These two protein chains interact to form a complex.

Contacts between the two chains:
Residue H229 in chain B interacts with residue F215 in chain A (closest heavy-atom distance 3.8 Å).
Residue F234 in chain B contacts residue L88 in chain A (closest heavy-atom distance 3.6 Å).
Residue F232 in chain B interacts with residue F215 in chain A (closest heavy-atom distance 3.6 Å).
Residue S235 in chain B contacts residue F106 in chain A (closest heavy-atom distance 4.0 Å).
Residue I195 in chain B is in contact with residue I221 in chain A (closest heavy-atom distance 3.8 Å).
Residue R236 in chain B contacts residue Y110 in chain A (closest heavy-atom distance 3.2 Å).
Residue Y267 in chain B is in contact with residue R209 in chain A (closest heavy-atom distance 3.3 Å).
Residue V200 in chain B contacts residue L191 in chain A (closest heavy-atom distance 3.7 Å).
Residue F232 in chain B contacts residue Q219 in chain A (closest heavy-atom distance 3.7 Å).
Residue Y267 in chain B contacts residue P210 in chain A (closest heavy-atom distance 3.9 Å).
Residue R241 in chain B is in contact with residue Q99 in chain A (closest heavy-atom distance 2.7 Å).
Residue R237 in chain B interacts with residue I101 in chain A (closest heavy-atom distance 3.4 Å).
Residue M216 in chain B is in contact with residue Y218 in chain A (closest heavy-atom distance 3.8 Å).
Residue G201 in chain B interacts with residue A188 in chain A (closest heavy-atom distance 3.1 Å).
Residue G201 in chain B interacts with residue R190 in chain A (closest heavy-atom distance 3.5 Å).
Residue E228 in chain B interacts with residue F215 in chain A (closest heavy-atom distance 3.4 Å).
Residue A199 in chain B interacts with residue M228 in chain A (closest heavy-atom distance 3.7 Å).
Residue F270 in chain B contacts residue F85 in chain A (closest heavy-atom distance 3.5 Å).
Residue M247 in chain B contacts residue I92 in chain A (closest heavy-atom distance 3.8 Å).
Residue F248 in chain B is in contact with residue S96 in chain A (closest heavy-atom distance 3.2 Å).
Residue L191 in chain B interacts with residue Y218 in chain A (closest heavy-atom distance 3.8 Å).
Residue F248 in chain B is in contact with residue I92 in chain A (closest heavy-atom distance 3.6 Å).
Residue S266 in chain B contacts residue P210 in chain A (closest heavy-atom distance 3.5 Å).
Residue L219 in chain B contacts residue M211 in chain A (closest heavy-atom distance 3.8 Å).
Residue F239 in chain B interacts with residue F106 in chain A (closest heavy-atom distance 4.0 Å).
Residue Y267 in chain B interacts with residue S212 in chain A (closest heavy-atom distance 3.2 Å).
Residue A224 in chain B contacts residue M211 in chain A (closest heavy-atom distance 3.8 Å).
Residue F234 in chain B contacts residue F91 in chain A (closest heavy-atom distance 3.5 Å).
Residue F212 in chain B contacts residue L191 in chain A (closest heavy-atom distance 3.6 Å).
Residue Y267 in chain B contacts residue M211 in chain A (closest heavy-atom distance 2.9 Å).
Residue F234 in chain B interacts with residue L113 in chain A (closest heavy-atom distance 3.8 Å).
Residue L231 in chain B is in contact with residue R209 in chain A (closest heavy-atom distance 3.7 Å).
Residue H269 in chain B interacts with residue F85 in chain A (closest heavy-atom distance 3.4 Å).
Residue F225 in chain B contacts residue F215 in chain A (closest heavy-atom distance 3.6 Å).
Residue M216 in chain B is in contact with residue L217 in chain A (closest heavy-atom distance 3.8 Å).
Residue W215 in chain B contacts residue Y214 in chain A (closest heavy-atom distance 3.9 Å).
Residue V244 in chain B is in contact with residue A95 in chain A (closest heavy-atom distance 3.7 Å).
Residue F270 in chain B is in contact with residue L88 in chain A (closest heavy-atom distance 3.8 Å).
Residue L259 in chain B contacts residue F85 in chain A (closest heavy-atom distance 4.0 Å).
Residue F239 in chain B is in contact with residue I101 in chain A (closest heavy-atom distance 4.0 Å).
Residue F239 in chain B is in contact with residue F91 in chain A (closest heavy-atom distance 3.8 Å).
Residue E228 in chain B contacts residue S212 in chain A (closest heavy-atom distance 3.4 Å).
Residue D203 in chain B interacts with residue G186 in chain A (closest heavy-atom distance 3.9 Å).
Residue F225 in chain B is in contact with residue Y214 in chain A (closest heavy-atom distance 4.0 Å).
Residue E228 in chain B interacts with residue R209 in chain A (closest heavy-atom distance 2.4 Å).
Residue S235 in chain B is in contact with residue Y110 in chain A (closest heavy-atom distance 3.3 Å).
Residue Y251 in chain B contacts residue V89 in chain A (closest heavy-atom distance 3.6 Å).
Residue F212 in chain B interacts with residue I221 in chain A (closest heavy-atom distance 3.6 Å).
Residue R241 in chain B is in contact with residue L100 in chain A (closest heavy-atom distance 3.5 Å).
Residue V244 in chain B contacts residue I101 in chain A (closest heavy-atom distance 3.7 Å).
Residue Y251 in chain B interacts with residue E93 in chain A (closest heavy-atom distance 3.3 Å).
Residue V244 in chain B contacts residue I92 in chain A (closest heavy-atom distance 3.8 Å).
Residue V200 in chain B interacts with residue R190 in chain A (closest heavy-atom distance 2.9 Å).
Residue I195 in chain B is in contact with residue V222 in chain A (closest heavy-atom distance 3.8 Å).
Residue R237 in chain B is in contact with residue F106 in chain A (closest heavy-atom distance 3.6 Å).
Residue G201 in chain B contacts residue G186 in chain A (closest heavy-atom distance 2.9 Å).
Residue F234 in chain B interacts with residue F106 in chain A (closest heavy-atom distance 3.9 Å).
Residue F225 in chain B contacts residue Y218 in chain A (closest heavy-atom distance 3.5 Å).
Residue L202 in chain B interacts with residue A188 in chain A (closest heavy-atom distance 3.5 Å).
Residue G201 in chain B interacts with residue A187 in chain A (closest heavy-atom distance 3.9 Å).

Sequence of chain B:
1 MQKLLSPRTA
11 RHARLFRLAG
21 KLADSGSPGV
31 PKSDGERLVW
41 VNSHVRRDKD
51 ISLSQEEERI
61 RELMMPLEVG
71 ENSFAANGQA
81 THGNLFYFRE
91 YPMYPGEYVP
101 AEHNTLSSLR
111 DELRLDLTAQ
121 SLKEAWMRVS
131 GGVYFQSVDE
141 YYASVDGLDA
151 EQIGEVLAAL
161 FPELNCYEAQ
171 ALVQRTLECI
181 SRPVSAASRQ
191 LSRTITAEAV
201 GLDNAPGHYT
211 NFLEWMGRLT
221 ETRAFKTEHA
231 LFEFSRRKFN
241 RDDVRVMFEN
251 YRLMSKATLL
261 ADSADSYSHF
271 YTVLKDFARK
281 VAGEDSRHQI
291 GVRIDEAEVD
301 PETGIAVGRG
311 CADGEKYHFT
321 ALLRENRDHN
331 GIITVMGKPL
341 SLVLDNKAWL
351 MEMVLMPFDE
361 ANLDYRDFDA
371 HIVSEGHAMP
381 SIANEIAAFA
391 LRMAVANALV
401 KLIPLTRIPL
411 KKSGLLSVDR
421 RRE

Sequence of chain A:
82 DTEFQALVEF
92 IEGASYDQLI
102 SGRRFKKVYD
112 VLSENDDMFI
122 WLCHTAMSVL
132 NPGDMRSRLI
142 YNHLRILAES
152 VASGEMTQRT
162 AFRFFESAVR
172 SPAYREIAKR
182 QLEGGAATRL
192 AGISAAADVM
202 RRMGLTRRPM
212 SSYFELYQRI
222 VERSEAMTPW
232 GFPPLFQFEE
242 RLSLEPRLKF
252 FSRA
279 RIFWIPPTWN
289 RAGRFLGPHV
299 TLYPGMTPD